Residue-level contacts at the interface:
Residue R278 in chain A is in contact with residue P87 in chain B (closest heavy-atom distance 2.8 Å).
Residue K25 in chain A interacts with residue R103 in chain B (closest heavy-atom distance 3.4 Å).
Residue Q75 in chain A interacts with residue R103 in chain B (closest heavy-atom distance 3.6 Å).
Residue L302 in chain A interacts with residue L85 in chain B (closest heavy-atom distance 3.2 Å).
Residue N79 in chain A interacts with residue E65 in chain B (closest heavy-atom distance 3.2 Å).
Residue I22 in chain A is in contact with residue R103 in chain B (closest heavy-atom distance 3.6 Å).
Residue E207 in chain A is in contact with residue R41 in chain B (closest heavy-atom distance 3.1 Å).
Residue S23 in chain A interacts with residue T102 in chain B (closest heavy-atom distance 3.1 Å).
Residue T304 in chain A interacts with residue N84 in chain B (closest heavy-atom distance 3.2 Å).
Residue E123 in chain A interacts with residue Y172 in chain B (closest heavy-atom distance 2.7 Å).
Residue S10 in chain A is in contact with residue G177 in chain B (closest heavy-atom distance 3.2 Å).
Residue H81 in chain A interacts with residue P68 in chain B (closest heavy-atom distance 3.4 Å).
Residue L315 in chain A is in contact with residue G152 in chain B (closest heavy-atom distance 2.6 Å).
Residue D227 in chain A contacts residue R69 in chain B (closest heavy-atom distance 2.9 Å).
Residue F26 in chain A interacts with residue W220 in chain B (closest heavy-atom distance 3.5 Å).
Residue E28 in chain A is in contact with residue R178 in chain B (closest heavy-atom distance 2.7 Å).
Residue K321 in chain A is in contact with residue V83 in chain B (closest heavy-atom distance 3.6 Å).
Residue H81 in chain A is in contact with residue L99 in chain B (closest heavy-atom distance 3.7 Å).
Residue Y316 in chain A contacts residue F151 in chain B (closest heavy-atom distance 3.5 Å).
Residue R313 in chain A interacts with residue A153 in chain B (closest heavy-atom distance 3.3 Å).
Residue L303 in chain A is in contact with residue L85 in chain B (closest heavy-atom distance 2.7 Å).
Residue R208 in chain A interacts with residue R69 in chain B (closest heavy-atom distance 3.4 Å).
Residue R313 in chain A is in contact with residue L155 in chain B (closest heavy-atom distance 3.5 Å).
Residue D209 in chain A interacts with residue R69 in chain B (closest heavy-atom distance 3.5 Å).
Residue F26 in chain A contacts residue R178 in chain B (closest heavy-atom distance 3.4 Å).
Residue Y326 in chain A is in contact with residue Q81 in chain B (closest heavy-atom distance 2.6 Å).
Residue E123 in chain A is in contact with residue R178 in chain B (closest heavy-atom distance 3.2 Å).
Residue E300 in chain A contacts residue Q81 in chain B (closest heavy-atom distance 3.4 Å).
Residue L24 in chain A interacts with residue R103 in chain B (closest heavy-atom distance 3.4 Å).
Residue A322 in chain A is in contact with residue N84 in chain B (closest heavy-atom distance 2.8 Å).
Residue L315 in chain A contacts residue A153 in chain B (closest heavy-atom distance 3.3 Å).
Residue E207 in chain A is in contact with residue R69 in chain B (closest heavy-atom distance 2.6 Å).
Residue K321 in chain A is in contact with residue E82 in chain B (closest heavy-atom distance 2.8 Å).
Residue S23 in chain A is in contact with residue R103 in chain B (closest heavy-atom distance 3.0 Å).
Residue P275 in chain A interacts with residue E91 in chain B (closest heavy-atom distance 3.0 Å).
Residue D21 in chain A contacts residue K104 in chain B (closest heavy-atom distance 3.8 Å).
Residue R278 in chain A contacts residue V89 in chain B (closest heavy-atom distance 3.0 Å).
Residue Q301 in chain A contacts residue P87 in chain B (closest heavy-atom distance 3.6 Å).
Residue M226 in chain A contacts residue P68 in chain B (closest heavy-atom distance 3.2 Å).
Residue R313 in chain A is in contact with residue Q81 in chain B (closest heavy-atom distance 3.5 Å).
Residue Y316 in chain A interacts with residue T150 in chain B (closest heavy-atom distance 3.7 Å).
Residue H81 in chain A contacts residue L64 in chain B (closest heavy-atom distance 2.7 Å).
Residue F276 in chain A interacts with residue E91 in chain B (closest heavy-atom distance 3.4 Å).
Residue L76 in chain A contacts residue R103 in chain B (closest heavy-atom distance 2.9 Å).
Residue S23 in chain A contacts residue K104 in chain B (closest heavy-atom distance 3.3 Å).
Residue L324 in chain A is in contact with residue N84 in chain B (closest heavy-atom distance 3.3 Å).
Residue S23 in chain A is in contact with residue Q180 in chain B (closest heavy-atom distance 3.7 Å).
Residue L303 in chain A is in contact with residue N84 in chain B (closest heavy-atom distance 3.4 Å).
Residue A331 in chain A interacts with residue F151 in chain B (closest heavy-atom distance 3.5 Å).
Residue Q122 in chain A is in contact with residue Y172 in chain B (closest heavy-atom distance 3.3 Å).
Residue N328 in chain A is in contact with residue F151 in chain B (closest heavy-atom distance 3.3 Å).
Residue L315 in chain A contacts residue F151 in chain B (closest heavy-atom distance 3.1 Å).
Residue E123 in chain A contacts residue N176 in chain B (closest heavy-atom distance 3.4 Å).
Residue R313 in chain A is in contact with residue G154 in chain B (closest heavy-atom distance 3.4 Å).
Residue L302 in chain A is in contact with residue Q81 in chain B (closest heavy-atom distance 3.4 Å).
Residue L302 in chain A interacts with residue N84 in chain B (closest heavy-atom distance 3.5 Å).
Residue Y316 in chain A interacts with residue G149 in chain B (closest heavy-atom distance 3.2 Å).
Residue H81 in chain A contacts residue E65 in chain B (closest heavy-atom distance 3.0 Å).
Residue Y264 in chain A interacts with residue R69 in chain B (closest heavy-atom distance 3.1 Å).
Residue Y264 in chain A is in contact with residue R41 in chain B (closest heavy-atom distance 3.1 Å).

Sequence of chain B:
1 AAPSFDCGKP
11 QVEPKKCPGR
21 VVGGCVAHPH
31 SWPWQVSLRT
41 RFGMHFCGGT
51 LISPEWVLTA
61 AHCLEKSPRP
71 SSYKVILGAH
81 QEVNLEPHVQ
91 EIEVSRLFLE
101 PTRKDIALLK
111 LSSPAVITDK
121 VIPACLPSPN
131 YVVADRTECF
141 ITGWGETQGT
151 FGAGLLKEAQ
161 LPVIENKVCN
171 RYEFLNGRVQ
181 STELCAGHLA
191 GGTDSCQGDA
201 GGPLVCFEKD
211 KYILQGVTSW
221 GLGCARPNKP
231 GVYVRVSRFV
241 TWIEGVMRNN

Sequence of chain A:
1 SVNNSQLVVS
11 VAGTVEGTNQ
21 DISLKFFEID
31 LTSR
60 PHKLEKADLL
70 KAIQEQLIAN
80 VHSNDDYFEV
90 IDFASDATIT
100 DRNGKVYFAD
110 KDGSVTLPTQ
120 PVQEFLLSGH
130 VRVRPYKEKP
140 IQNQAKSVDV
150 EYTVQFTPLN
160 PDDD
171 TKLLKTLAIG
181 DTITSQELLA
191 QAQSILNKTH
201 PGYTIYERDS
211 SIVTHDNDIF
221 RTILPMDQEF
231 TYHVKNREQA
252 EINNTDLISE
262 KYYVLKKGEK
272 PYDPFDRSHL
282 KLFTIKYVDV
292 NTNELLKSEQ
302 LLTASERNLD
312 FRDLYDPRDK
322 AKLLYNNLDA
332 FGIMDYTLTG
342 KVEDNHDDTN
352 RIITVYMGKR

This data describes a binding interaction between two proteins.